This data describes a binding interaction between two proteins.

Sequence of the second protein:
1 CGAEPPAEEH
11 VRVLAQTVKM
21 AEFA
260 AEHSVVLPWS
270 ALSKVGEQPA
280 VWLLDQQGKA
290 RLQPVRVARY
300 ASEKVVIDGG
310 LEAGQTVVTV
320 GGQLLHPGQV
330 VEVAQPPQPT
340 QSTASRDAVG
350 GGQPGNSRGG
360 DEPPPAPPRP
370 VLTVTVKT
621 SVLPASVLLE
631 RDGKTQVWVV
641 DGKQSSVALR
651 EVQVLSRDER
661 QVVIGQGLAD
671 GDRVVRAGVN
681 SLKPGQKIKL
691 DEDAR

Sequence of the first protein:
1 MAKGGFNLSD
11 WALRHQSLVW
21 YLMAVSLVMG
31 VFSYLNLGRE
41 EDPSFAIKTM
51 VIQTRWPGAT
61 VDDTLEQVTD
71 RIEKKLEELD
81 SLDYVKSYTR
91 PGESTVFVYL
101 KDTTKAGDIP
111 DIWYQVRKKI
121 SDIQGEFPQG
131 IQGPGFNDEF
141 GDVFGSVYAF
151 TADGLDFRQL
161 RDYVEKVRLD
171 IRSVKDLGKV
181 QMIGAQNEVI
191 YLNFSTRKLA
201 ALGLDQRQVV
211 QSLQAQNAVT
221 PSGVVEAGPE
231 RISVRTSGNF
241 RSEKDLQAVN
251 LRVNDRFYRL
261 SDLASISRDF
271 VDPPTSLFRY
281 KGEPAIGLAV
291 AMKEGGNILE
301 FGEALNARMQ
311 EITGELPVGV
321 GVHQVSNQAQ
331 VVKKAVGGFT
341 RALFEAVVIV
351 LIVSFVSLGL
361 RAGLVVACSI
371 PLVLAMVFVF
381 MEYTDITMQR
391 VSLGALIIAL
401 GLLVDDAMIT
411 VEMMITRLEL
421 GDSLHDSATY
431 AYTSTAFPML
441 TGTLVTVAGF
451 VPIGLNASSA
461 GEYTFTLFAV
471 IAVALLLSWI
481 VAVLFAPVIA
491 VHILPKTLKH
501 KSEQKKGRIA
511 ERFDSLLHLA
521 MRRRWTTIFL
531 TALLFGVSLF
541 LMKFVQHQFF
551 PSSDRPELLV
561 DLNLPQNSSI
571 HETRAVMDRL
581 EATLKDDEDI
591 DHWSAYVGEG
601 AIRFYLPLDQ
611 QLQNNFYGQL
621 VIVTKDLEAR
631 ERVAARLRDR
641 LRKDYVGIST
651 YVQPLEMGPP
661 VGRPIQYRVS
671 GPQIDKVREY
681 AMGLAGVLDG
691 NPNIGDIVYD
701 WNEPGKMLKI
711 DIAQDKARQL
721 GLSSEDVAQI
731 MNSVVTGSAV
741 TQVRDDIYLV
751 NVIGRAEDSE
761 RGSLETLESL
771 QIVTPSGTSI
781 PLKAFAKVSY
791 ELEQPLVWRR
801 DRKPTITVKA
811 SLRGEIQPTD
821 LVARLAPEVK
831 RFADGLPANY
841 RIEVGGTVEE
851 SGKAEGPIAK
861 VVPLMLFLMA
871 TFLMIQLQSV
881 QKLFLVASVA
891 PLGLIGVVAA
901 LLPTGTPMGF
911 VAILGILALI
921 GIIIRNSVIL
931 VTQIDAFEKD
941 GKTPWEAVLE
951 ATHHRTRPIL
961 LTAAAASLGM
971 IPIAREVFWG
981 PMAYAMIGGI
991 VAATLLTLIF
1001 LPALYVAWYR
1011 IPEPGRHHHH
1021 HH

Residue-level contacts at the interface:
Residue D675 in the first protein contacts residue K273 in the second protein (closest heavy-atom distance 3.2 Å).
Residue G154 in the first protein interacts with residue R676 in the second protein (closest heavy-atom distance 3.4 Å).
Residue D675 in the first protein contacts residue E276 in the second protein (closest heavy-atom distance 2.8 Å).
Residue K166 in the first protein contacts residue R695 in the second protein (closest heavy-atom distance 3.7 Å).
Residue G319 in the first protein interacts with residue A677 in the second protein (closest heavy-atom distance 3.7 Å).
Residue D153 in the first protein contacts residue R357 in the second protein (closest heavy-atom distance 3.1 Å).
Residue V318 in the first protein interacts with residue V675 in the second protein (closest heavy-atom distance 3.4 Å).
Residue V318 in the first protein contacts residue L371 in the second protein (closest heavy-atom distance 3.5 Å).
Residue L169 in the first protein is in contact with residue R695 in the second protein (closest heavy-atom distance 3.6 Å).
Residue M682 in the first protein interacts with residue H325 in the second protein (closest heavy-atom distance 3.5 Å).
Residue F544 in the first protein interacts with residue C1 in the second protein (closest heavy-atom distance 3.8 Å).
Residue A685 in the first protein is in contact with residue L324 in the second protein (closest heavy-atom distance 3.6 Å).
Residue P565 in the first protein contacts residue G320 in the second protein (closest heavy-atom distance 3.6 Å).
Residue Y699 in the first protein contacts residue Q322 in the second protein (closest heavy-atom distance 3.7 Å).
Residue L316 in the first protein interacts with residue P369 in the second protein (closest heavy-atom distance 3.0 Å).
Residue R640 in the first protein is in contact with residue Q340 in the second protein (closest heavy-atom distance 3.8 Å).
Residue V320 in the first protein is in contact with residue R368 in the second protein (closest heavy-atom distance 3.2 Å).
Residue D644 in the first protein contacts residue T339 in the second protein (closest heavy-atom distance 3.1 Å).
Residue M682 in the first protein contacts residue L324 in the second protein (closest heavy-atom distance 3.7 Å).
Residue R678 in the first protein is in contact with residue K273 in the second protein (closest heavy-atom distance 3.6 Å).
Residue D586 in the first protein contacts residue Q352 in the second protein (closest heavy-atom distance 3.1 Å).
Residue M682 in the first protein contacts residue P326 in the second protein (closest heavy-atom distance 3.8 Å).
Residue V646 in the first protein contacts residue V13 in the second protein (closest heavy-atom distance 3.7 Å).
Residue K166 in the first protein is in contact with residue D693 in the second protein (closest heavy-atom distance 3.1 Å).
Residue Y163 in the first protein is in contact with residue D693 in the second protein (closest heavy-atom distance 3.8 Å).
Residue K643 in the first protein is in contact with residue Q340 in the second protein (closest heavy-atom distance 3.0 Å).
Residue G319 in the first protein contacts residue G678 in the second protein (closest heavy-atom distance 3.4 Å).
Residue G647 in the first protein contacts residue Q322 in the second protein (closest heavy-atom distance 3.3 Å).
Residue Y790 in the first protein interacts with residue A300 in the second protein (closest heavy-atom distance 3.0 Å).
Residue E765 in the first protein interacts with residue S301 in the second protein (closest heavy-atom distance 3.6 Å).
Residue Y699 in the first protein interacts with residue L323 in the second protein (closest heavy-atom distance 3.5 Å).
Residue N702 in the first protein contacts residue G321 in the second protein (closest heavy-atom distance 2.6 Å).
Residue D675 in the first protein is in contact with residue G275 in the second protein (closest heavy-atom distance 2.8 Å).
Residue D153 in the first protein is in contact with residue A677 in the second protein (closest heavy-atom distance 3.1 Å).
Residue L316 in the first protein is in contact with residue R368 in the second protein (closest heavy-atom distance 3.5 Å).
Residue E765 in the first protein contacts residue Y299 in the second protein (closest heavy-atom distance 3.5 Å).
Residue V318 in the first protein contacts residue V370 in the second protein (closest heavy-atom distance 3.7 Å).
Residue V318 in the first protein interacts with residue P369 in the second protein (closest heavy-atom distance 3.2 Å).
Residue R813 in the first protein contacts residue E9 in the second protein (closest heavy-atom distance 2.8 Å).
Residue Y790 in the first protein contacts residue Y299 in the second protein (closest heavy-atom distance 3.4 Å).
Residue K585 in the first protein contacts residue G354 in the second protein (closest heavy-atom distance 3.3 Å).
Residue D586 in the first protein interacts with residue P353 in the second protein (closest heavy-atom distance 2.8 Å).
Residue K643 in the first protein interacts with residue T339 in the second protein (closest heavy-atom distance 3.1 Å).
Residue V646 in the first protein is in contact with residue L14 in the second protein (closest heavy-atom distance 3.5 Å).
Residue Y645 in the first protein interacts with residue T339 in the second protein (closest heavy-atom distance 3.7 Å).
Residue A152 in the first protein is in contact with residue R357 in the second protein (closest heavy-atom distance 3.4 Å).
Residue G686 in the first protein is in contact with residue L324 in the second protein (closest heavy-atom distance 3.3 Å).
Residue V646 in the first protein is in contact with residue R12 in the second protein (closest heavy-atom distance 3.5 Å).
Residue K706 in the first protein contacts residue W268 in the second protein (closest heavy-atom distance 2.7 Å).
Residue K706 in the first protein contacts residue V304 in the second protein (closest heavy-atom distance 3.7 Å).
Residue L792 in the first protein is in contact with residue P278 in the second protein (closest heavy-atom distance 3.7 Å).
Residue Y645 in the first protein contacts residue V319 in the second protein (closest heavy-atom distance 3.2 Å).
Residue G154 in the first protein is in contact with residue S626 in the second protein (closest heavy-atom distance 2.3 Å).
Residue V646 in the first protein contacts residue V319 in the second protein (closest heavy-atom distance 3.6 Å).
Residue P704 in the first protein is in contact with residue K273 in the second protein (closest heavy-atom distance 3.5 Å).
Residue R642 in the first protein is in contact with residue R12 in the second protein (closest heavy-atom distance 3.4 Å).
Residue G319 in the first protein contacts residue R368 in the second protein (closest heavy-atom distance 2.9 Å).
Residue G647 in the first protein contacts residue V319 in the second protein (closest heavy-atom distance 3.6 Å).
Residue P692 in the first protein is in contact with residue E8 in the second protein (closest heavy-atom distance 3.2 Å).
Residue Y699 in the first protein is in contact with residue L324 in the second protein (closest heavy-atom distance 3.0 Å).